Sequence of chain B:
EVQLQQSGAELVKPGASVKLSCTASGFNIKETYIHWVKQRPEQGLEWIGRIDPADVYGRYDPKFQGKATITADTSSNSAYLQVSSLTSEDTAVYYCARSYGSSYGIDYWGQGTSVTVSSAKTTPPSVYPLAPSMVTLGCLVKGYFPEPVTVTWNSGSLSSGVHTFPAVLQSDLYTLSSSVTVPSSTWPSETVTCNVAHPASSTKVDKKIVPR

Residue-level contacts at the interface:
Residue S121 in chain B contacts residue S5 in chain A (closest heavy-atom distance 4.2 Å).
Residue S121 in chain B contacts residue L6 in chain A (closest heavy-atom distance 3.7 Å).
Residue Y119 in chain B is in contact with residue D7 in chain A (closest heavy-atom distance 4.7 Å).
Residue K49 in chain B contacts residue L106 in chain A (closest heavy-atom distance 4.8 Å).
Residue D71 in chain B is in contact with residue G107 in chain A (closest heavy-atom distance 2.9 Å).
Residue Y119 in chain B is in contact with residue D12 in chain A (closest heavy-atom distance 4.1 Å).
Residue S122 in chain B interacts with residue V14 in chain A (closest heavy-atom distance 4.2 Å).
Residue Y52 in chain B contacts residue D7 in chain A (closest heavy-atom distance 3.9 Å).
Residue D71 in chain B contacts residue D108 in chain A (closest heavy-atom distance 4.9 Å).
Residue D74 in chain B is in contact with residue D108 in chain A (closest heavy-atom distance 4.3 Å).
Residue D71 in chain B interacts with residue L106 in chain A (closest heavy-atom distance 3.6 Å).
Residue Y119 in chain B contacts residue G8 in chain A (closest heavy-atom distance 4.4 Å).
Residue D74 in chain B interacts with residue H104 in chain A (closest heavy-atom distance 3.6 Å).
Residue Y52 in chain B contacts residue L106 in chain A (closest heavy-atom distance 3.1 Å).
Residue Y123 in chain B is in contact with residue D12 in chain A (closest heavy-atom distance 3.4 Å).
Residue R78 in chain B is in contact with residue S5 in chain A (closest heavy-atom distance 4.2 Å).
Residue S121 in chain B interacts with residue D7 in chain A (closest heavy-atom distance 2.8 Å).
Residue R69 in chain B contacts residue H104 in chain A (closest heavy-atom distance 3.3 Å).
Residue Y52 in chain B is in contact with residue H104 in chain A (closest heavy-atom distance 2.9 Å).
Residue Y123 in chain B contacts residue R9 in chain A (closest heavy-atom distance 4.6 Å).
Residue E50 in chain B is in contact with residue R9 in chain A (closest heavy-atom distance 3.6 Å).
Residue A73 in chain B contacts residue G107 in chain A (closest heavy-atom distance 3.8 Å).
Residue R69 in chain B contacts residue D7 in chain A (closest heavy-atom distance 3.0 Å).
Residue A73 in chain B is in contact with residue D108 in chain A (closest heavy-atom distance 3.8 Å).
Residue D71 in chain B contacts residue V105 in chain A (closest heavy-atom distance 4.0 Å).
Residue D71 in chain B contacts residue H104 in chain A (closest heavy-atom distance 3.4 Å).
Residue Y52 in chain B contacts residue G8 in chain A (closest heavy-atom distance 2.9 Å).
Residue G120 in chain B contacts residue G8 in chain A (closest heavy-atom distance 4.6 Å).
Residue Y119 in chain B interacts with residue R9 in chain A (closest heavy-atom distance 3.2 Å).
Residue G120 in chain B contacts residue D7 in chain A (closest heavy-atom distance 3.1 Å).
Residue Y52 in chain B interacts with residue V105 in chain A (closest heavy-atom distance 3.4 Å).
Residue Y76 in chain B contacts residue D108 in chain A (closest heavy-atom distance 3.9 Å).

These two protein chains interact to form a complex.

Sequence of chain A:
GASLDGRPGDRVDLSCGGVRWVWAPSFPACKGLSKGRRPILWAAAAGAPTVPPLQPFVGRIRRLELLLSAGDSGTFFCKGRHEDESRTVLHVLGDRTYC